Sequence of chain B:
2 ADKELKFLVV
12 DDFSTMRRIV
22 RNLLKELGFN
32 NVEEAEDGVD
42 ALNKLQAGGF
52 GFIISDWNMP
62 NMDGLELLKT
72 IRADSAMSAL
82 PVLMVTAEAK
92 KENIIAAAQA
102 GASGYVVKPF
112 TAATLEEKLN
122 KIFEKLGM

This data describes a binding interaction between two proteins.

Contacts between the two chains:
Residue I96 in chain B interacts with residue L13 in chain A (closest heavy-atom distance 4.5 Å).
Residue K92 in chain B interacts with residue Q5 in chain A (closest heavy-atom distance 3.5 Å).
Residue K92 in chain B is in contact with residue V6 in chain A (closest heavy-atom distance 4.5 Å).
Residue K122 in chain B contacts residue F15 in chain A (closest heavy-atom distance 3.9 Å).
Residue I95 in chain B contacts residue L13 in chain A (closest heavy-atom distance 3.6 Å).
Residue K119 in chain B contacts residue F15 in chain A (closest heavy-atom distance 2.7 Å).
Residue A90 in chain B interacts with residue V6 in chain A (closest heavy-atom distance 3.7 Å).
Residue K92 in chain B is in contact with residue L9 in chain A (closest heavy-atom distance 4.2 Å).
Residue I95 in chain B interacts with residue F15 in chain A (closest heavy-atom distance 4.2 Å).
Residue A103 in chain B is in contact with residue F15 in chain A (closest heavy-atom distance 3.5 Å).
Residue I95 in chain B interacts with residue V6 in chain A (closest heavy-atom distance 4.0 Å).
Residue S104 in chain B contacts residue F15 in chain A (closest heavy-atom distance 3.8 Å).
Residue K122 in chain B interacts with residue G14 in chain A (closest heavy-atom distance 4.6 Å).
Residue Y106 in chain B interacts with residue L10 in chain A (closest heavy-atom distance 3.8 Å).
Residue Y106 in chain B is in contact with residue F15 in chain A (closest heavy-atom distance 3.7 Å).
Residue A90 in chain B is in contact with residue L10 in chain A (closest heavy-atom distance 4.7 Å).
Residue I95 in chain B is in contact with residue L9 in chain A (closest heavy-atom distance 3.7 Å).
Residue I96 in chain B interacts with residue L9 in chain A (closest heavy-atom distance 4.0 Å).
Residue A99 in chain B is in contact with residue L13 in chain A (closest heavy-atom distance 4.4 Å).
Residue G105 in chain B is in contact with residue F15 in chain A (closest heavy-atom distance 3.7 Å).
Residue A98 in chain B is in contact with residue F15 in chain A (closest heavy-atom distance 4.7 Å).
Residue I95 in chain B interacts with residue L10 in chain A (closest heavy-atom distance 3.5 Å).
Residue A99 in chain B is in contact with residue F15 in chain A (closest heavy-atom distance 4.3 Å).

Sequence of chain A:
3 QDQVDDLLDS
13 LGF